Interface contacts:
Residue R38 in protein 2 interacts with residue D54 in protein 1 (closest heavy-atom distance 4.4 Å).
Residue D44 in protein 2 is in contact with residue L53 in protein 1 (closest heavy-atom distance 4.9 Å).
Residue L39 in protein 2 is in contact with residue D54 in protein 1 (closest heavy-atom distance 4.6 Å).
Residue K43 in protein 2 contacts residue E52 in protein 1 (closest heavy-atom distance 3.8 Å).
Residue K43 in protein 2 contacts residue E51 in protein 1 (closest heavy-atom distance 2.8 Å).
Residue V42 in protein 2 interacts with residue L53 in protein 1 (closest heavy-atom distance 3.0 Å).
Residue L45 in protein 2 interacts with residue L53 in protein 1 (closest heavy-atom distance 4.3 Å).
Residue K41 in protein 2 interacts with residue E52 in protein 1 (closest heavy-atom distance 3.1 Å).
Residue V42 in protein 2 contacts residue E52 in protein 1 (closest heavy-atom distance 4.0 Å).
Residue K41 in protein 2 is in contact with residue D54 in protein 1 (closest heavy-atom distance 4.6 Å).
Residue G14 in protein 2 interacts with residue D54 in protein 1 (closest heavy-atom distance 4.0 Å).
Residue L17 in protein 2 contacts residue D54 in protein 1 (closest heavy-atom distance 5.0 Å).
Residue A13 in protein 2 contacts residue Y48 in protein 1 (closest heavy-atom distance 4.3 Å).
Residue G12 in protein 2 interacts with residue L53 in protein 1 (closest heavy-atom distance 4.5 Å).
Residue V42 in protein 2 contacts residue D54 in protein 1 (closest heavy-atom distance 3.8 Å).
Residue K134 in protein 2 contacts residue V103 in protein 1 (closest heavy-atom distance 4.1 Å).
Residue T15 in protein 2 contacts residue D54 in protein 1 (closest heavy-atom distance 2.7 Å).
Residue K43 in protein 2 is in contact with residue L53 in protein 1 (closest heavy-atom distance 3.9 Å).
Residue D44 in protein 2 contacts residue E51 in protein 1 (closest heavy-atom distance 5.0 Å).
Residue T15 in protein 2 contacts residue L53 in protein 1 (closest heavy-atom distance 3.5 Å).
Residue A13 in protein 2 interacts with residue L53 in protein 1 (closest heavy-atom distance 4.9 Å).
Residue T16 in protein 2 interacts with residue D54 in protein 1 (closest heavy-atom distance 4.1 Å).

These two protein chains interact to form a complex.

Sequence of protein 1:
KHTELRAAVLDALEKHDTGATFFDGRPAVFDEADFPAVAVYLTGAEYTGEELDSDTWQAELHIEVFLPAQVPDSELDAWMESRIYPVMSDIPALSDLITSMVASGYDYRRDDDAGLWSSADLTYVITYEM

Sequence of protein 2:
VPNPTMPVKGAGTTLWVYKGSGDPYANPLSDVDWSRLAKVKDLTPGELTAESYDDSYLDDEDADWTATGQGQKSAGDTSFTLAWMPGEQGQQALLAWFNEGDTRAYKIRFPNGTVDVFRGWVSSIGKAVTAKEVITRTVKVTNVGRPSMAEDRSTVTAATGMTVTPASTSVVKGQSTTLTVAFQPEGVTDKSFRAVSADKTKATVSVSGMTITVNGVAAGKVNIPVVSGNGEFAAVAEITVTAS